The following describes two proteins that form a bound complex.

Sequence of the first protein:
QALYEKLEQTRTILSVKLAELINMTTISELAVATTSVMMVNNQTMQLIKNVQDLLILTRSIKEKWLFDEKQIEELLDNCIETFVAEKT

Sequence of the second protein:
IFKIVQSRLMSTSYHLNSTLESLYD

Residue-level contacts at the interface:
Residue L48 in the first protein contacts residue M10 in the second protein (closest heavy-atom distance 4.8 Å).